The following describes two proteins that form a bound complex.

Contacts between the two chains:
Residue Y81 in chain B is in contact with residue E121 in chain A (closest heavy-atom distance 3.8 Å).
Residue I80 in chain B interacts with residue K127 in chain A (closest heavy-atom distance 4.5 Å).
Residue T78 in chain B interacts with residue R53 in chain A (closest heavy-atom distance 3.7 Å).
Residue R77 in chain B contacts residue R53 in chain A (closest heavy-atom distance 4.9 Å).
Residue I80 in chain B is in contact with residue R53 in chain A (closest heavy-atom distance 3.4 Å).
Residue I80 in chain B interacts with residue L126 in chain A (closest heavy-atom distance 4.6 Å).
Residue E76 in chain B interacts with residue K127 in chain A (closest heavy-atom distance 4.8 Å).
Residue Y81 in chain B is in contact with residue K127 in chain A (closest heavy-atom distance 3.7 Å).
Residue T78 in chain B contacts residue K127 in chain A (closest heavy-atom distance 4.9 Å).
Residue Y75 in chain B interacts with residue Y51 in chain A (closest heavy-atom distance 3.9 Å).
Residue I80 in chain B is in contact with residue N124 in chain A (closest heavy-atom distance 4.6 Å).
Residue Y75 in chain B is in contact with residue R53 in chain A (closest heavy-atom distance 3.3 Å).
Residue Y81 in chain B contacts residue N124 in chain A (closest heavy-atom distance 2.7 Å).
Residue E76 in chain B contacts residue R53 in chain A (closest heavy-atom distance 3.4 Å).

Sequence of chain B:
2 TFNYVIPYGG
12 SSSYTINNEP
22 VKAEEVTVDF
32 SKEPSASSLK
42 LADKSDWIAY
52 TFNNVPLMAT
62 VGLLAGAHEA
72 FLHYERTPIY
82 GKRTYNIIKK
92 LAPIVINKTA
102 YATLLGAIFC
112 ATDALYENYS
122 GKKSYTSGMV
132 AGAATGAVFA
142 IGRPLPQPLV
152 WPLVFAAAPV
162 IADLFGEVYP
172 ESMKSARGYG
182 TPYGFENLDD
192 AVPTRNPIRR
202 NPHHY

Sequence of chain A:
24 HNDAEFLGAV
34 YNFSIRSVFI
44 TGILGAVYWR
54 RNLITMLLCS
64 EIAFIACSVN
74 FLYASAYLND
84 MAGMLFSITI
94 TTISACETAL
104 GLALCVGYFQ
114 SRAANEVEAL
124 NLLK